Sequence of the first protein:
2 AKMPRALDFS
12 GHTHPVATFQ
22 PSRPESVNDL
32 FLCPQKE

Sequence of the second protein:
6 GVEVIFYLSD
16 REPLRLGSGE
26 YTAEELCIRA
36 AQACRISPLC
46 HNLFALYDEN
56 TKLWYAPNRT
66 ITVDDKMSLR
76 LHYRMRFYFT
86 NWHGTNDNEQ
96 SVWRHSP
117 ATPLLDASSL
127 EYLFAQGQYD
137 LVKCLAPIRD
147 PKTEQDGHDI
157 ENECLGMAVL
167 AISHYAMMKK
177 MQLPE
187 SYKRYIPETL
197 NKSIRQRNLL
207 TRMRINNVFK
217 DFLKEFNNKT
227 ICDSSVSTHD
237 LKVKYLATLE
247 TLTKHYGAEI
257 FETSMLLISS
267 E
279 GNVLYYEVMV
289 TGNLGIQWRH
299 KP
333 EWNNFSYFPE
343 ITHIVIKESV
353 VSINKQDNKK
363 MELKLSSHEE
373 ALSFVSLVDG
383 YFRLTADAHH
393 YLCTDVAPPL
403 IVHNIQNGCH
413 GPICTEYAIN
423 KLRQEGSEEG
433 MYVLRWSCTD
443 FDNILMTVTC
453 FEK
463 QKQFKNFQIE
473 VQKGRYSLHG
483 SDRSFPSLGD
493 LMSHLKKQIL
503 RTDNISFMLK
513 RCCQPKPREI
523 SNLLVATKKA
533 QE

Interface contacts:
Residue L480 in the second protein contacts residue L33 in the first protein (closest heavy-atom distance 3.6 Å).
Residue L121 in the second protein interacts with residue F20 in the first protein (closest heavy-atom distance 3.0 Å).
Residue D92 in the second protein interacts with residue H13 in the first protein (closest heavy-atom distance 3.6 Å).
Residue L126 in the second protein interacts with residue T19 in the first protein (closest heavy-atom distance 3.7 Å).
Residue L120 in the second protein interacts with residue F20 in the first protein (closest heavy-atom distance 3.6 Å).
Residue F218 in the second protein is in contact with residue M4 in the first protein (closest heavy-atom distance 3.4 Å).
Residue R503 in the second protein interacts with residue F32 in the first protein (closest heavy-atom distance 2.9 Å).
Residue G162 in the second protein is in contact with residue L8 in the first protein (closest heavy-atom distance 3.5 Å).
Residue F469 in the second protein contacts residue N29 in the first protein (closest heavy-atom distance 3.3 Å).
Residue K467 in the second protein is in contact with residue N29 in the first protein (closest heavy-atom distance 3.5 Å).
Residue M510 in the second protein contacts residue Q36 in the first protein (closest heavy-atom distance 3.1 Å).
Residue E159 in the second protein contacts residue A7 in the first protein (closest heavy-atom distance 2.8 Å).
Residue L121 in the second protein interacts with residue T19 in the first protein (closest heavy-atom distance 3.1 Å).
Residue L502 in the second protein interacts with residue F32 in the first protein (closest heavy-atom distance 3.4 Å).
Residue K240 in the second protein contacts residue F10 in the first protein (closest heavy-atom distance 3.6 Å).
Residue H235 in the second protein interacts with residue T19 in the first protein (closest heavy-atom distance 3.0 Å).
Residue L480 in the second protein is in contact with residue L31 in the first protein (closest heavy-atom distance 3.6 Å).
Residue E159 in the second protein contacts residue R6 in the first protein (closest heavy-atom distance 2.7 Å).
Residue R503 in the second protein interacts with residue D30 in the first protein (closest heavy-atom distance 3.6 Å).
Residue T504 in the second protein contacts residue N29 in the first protein (closest heavy-atom distance 3.5 Å).
Residue I501 in the second protein contacts residue L33 in the first protein (closest heavy-atom distance 3.5 Å).
Residue Q500 in the second protein interacts with residue P35 in the first protein (closest heavy-atom distance 3.6 Å).
Residue Q500 in the second protein contacts residue C34 in the first protein (closest heavy-atom distance 3.7 Å).
Residue E159 in the second protein contacts residue P5 in the first protein (closest heavy-atom distance 3.4 Å).
Residue K240 in the second protein contacts residue A7 in the first protein (closest heavy-atom distance 3.3 Å).
Residue K240 in the second protein interacts with residue D9 in the first protein (closest heavy-atom distance 3.3 Å).
Residue D122 in the second protein interacts with residue F20 in the first protein (closest heavy-atom distance 3.4 Å).
Residue K499 in the second protein interacts with residue Q36 in the first protein (closest heavy-atom distance 3.1 Å).
Residue T90 in the second protein is in contact with residue H15 in the first protein (closest heavy-atom distance 3.6 Å).
Residue L447 in the second protein contacts residue E26 in the first protein (closest heavy-atom distance 3.2 Å).
Residue T226 in the second protein is in contact with residue L8 in the first protein (closest heavy-atom distance 3.7 Å).
Residue F469 in the second protein contacts residue L31 in the first protein (closest heavy-atom distance 3.7 Å).
Residue F222 in the second protein interacts with residue F10 in the first protein (closest heavy-atom distance 3.5 Å).
Residue L166 in the second protein contacts residue L8 in the first protein (closest heavy-atom distance 3.5 Å).
Residue D92 in the second protein contacts residue H15 in the first protein (closest heavy-atom distance 3.0 Å).
Residue T417 in the second protein interacts with residue E26 in the first protein (closest heavy-atom distance 2.9 Å).
Residue K240 in the second protein interacts with residue R6 in the first protein (closest heavy-atom distance 3.2 Å).
Residue P119 in the second protein contacts residue F20 in the first protein (closest heavy-atom distance 3.3 Å).
Residue T504 in the second protein interacts with residue D30 in the first protein (closest heavy-atom distance 2.6 Å).
Residue I501 in the second protein interacts with residue C34 in the first protein (closest heavy-atom distance 2.9 Å).
Residue G89 in the second protein interacts with residue H15 in the first protein (closest heavy-atom distance 3.5 Å).
Residue V165 in the second protein contacts residue L8 in the first protein (closest heavy-atom distance 3.5 Å).
Residue F218 in the second protein contacts residue P5 in the first protein (closest heavy-atom distance 3.7 Å).
Residue L166 in the second protein contacts residue A7 in the first protein (closest heavy-atom distance 3.6 Å).
Residue T441 in the second protein contacts residue S23 in the first protein (closest heavy-atom distance 3.5 Å).
Residue P119 in the second protein contacts residue V17 in the first protein (closest heavy-atom distance 3.5 Å).
Residue N468 in the second protein contacts residue N29 in the first protein (closest heavy-atom distance 2.8 Å).
Residue P119 in the second protein contacts residue A18 in the first protein (closest heavy-atom distance 3.6 Å).
Residue A123 in the second protein contacts residue Q21 in the first protein (closest heavy-atom distance 3.7 Å).
Residue D236 in the second protein contacts residue F10 in the first protein (closest heavy-atom distance 3.7 Å).
Residue F218 in the second protein contacts residue K3 in the first protein (closest heavy-atom distance 3.1 Å).
Residue N468 in the second protein contacts residue V28 in the first protein (closest heavy-atom distance 3.5 Å).
Residue R437 in the second protein contacts residue E26 in the first protein (closest heavy-atom distance 2.8 Å).
Residue E221 in the second protein contacts residue M4 in the first protein (closest heavy-atom distance 3.4 Å).
Residue Q470 in the second protein interacts with residue V28 in the first protein (closest heavy-atom distance 3.7 Å).
Residue L44 in the second protein interacts with residue F20 in the first protein (closest heavy-atom distance 3.8 Å).
Residue P119 in the second protein is in contact with residue T19 in the first protein (closest heavy-atom distance 3.4 Å).
Residue F222 in the second protein is in contact with residue L8 in the first protein (closest heavy-atom distance 3.6 Å).
Residue S230 in the second protein is in contact with residue F10 in the first protein (closest heavy-atom distance 3.7 Å).
Residue A123 in the second protein is in contact with residue F20 in the first protein (closest heavy-atom distance 3.2 Å).

The following describes two proteins that form a bound complex.